Interface contacts:
Residue N13 in the first protein interacts with residue Y28 in the second protein (closest heavy-atom distance 3.0 Å).
Residue N13 in the first protein interacts with residue I25 in the second protein (closest heavy-atom distance 4.0 Å).
Residue Y28 in the first protein interacts with residue Q30 in the second protein (closest heavy-atom distance 3.7 Å).
Residue A42 in the first protein interacts with residue A45 in the second protein (closest heavy-atom distance 3.8 Å).
Residue I56 in the first protein is in contact with residue V59 in the second protein (closest heavy-atom distance 4.0 Å).
Residue Q7 in the first protein interacts with residue A27 in the second protein (closest heavy-atom distance 2.9 Å).
Residue K39 in the first protein contacts residue W41 in the second protein (closest heavy-atom distance 3.6 Å).
Residue A35 in the first protein is in contact with residue S38 in the second protein (closest heavy-atom distance 3.9 Å).
Residue N6 in the first protein contacts residue K29 in the second protein (closest heavy-atom distance 4.3 Å).
Residue Y28 in the first protein contacts residue A31 in the second protein (closest heavy-atom distance 3.9 Å).
Residue N5 in the first protein interacts with residue A27 in the second protein (closest heavy-atom distance 3.2 Å).
Residue Q78 in the first protein is in contact with residue K81 in the second protein (closest heavy-atom distance 3.8 Å).
Residue S38 in the first protein contacts residue W41 in the second protein (closest heavy-atom distance 4.1 Å).
Residue N6 in the first protein contacts residue A27 in the second protein (closest heavy-atom distance 3.3 Å).
Residue A35 in the first protein interacts with residue Y34 in the second protein (closest heavy-atom distance 3.7 Å).
Residue D75 in the first protein is in contact with residue K77 in the second protein (closest heavy-atom distance 2.5 Å).
Residue A11 in the first protein contacts residue I25 in the second protein (closest heavy-atom distance 3.9 Å).
Residue Q78 in the first protein is in contact with residue F80 in the second protein (closest heavy-atom distance 4.2 Å).
Residue V67 in the first protein is in contact with residue K70 in the second protein (closest heavy-atom distance 4.0 Å).
Residue Q78 in the first protein contacts residue K77 in the second protein (closest heavy-atom distance 3.9 Å).
Residue A42 in the first protein interacts with residue W41 in the second protein (closest heavy-atom distance 3.9 Å).
Residue Q78 in the first protein is in contact with residue D84 in the second protein (closest heavy-atom distance 3.2 Å).
Residue N5 in the first protein interacts with residue K29 in the second protein (closest heavy-atom distance 2.9 Å).
Residue E74 in the first protein contacts residue K77 in the second protein (closest heavy-atom distance 4.3 Å).
Residue A45 in the first protein is in contact with residue F49 in the second protein (closest heavy-atom distance 3.4 Å).
Residue Y34 in the first protein contacts residue S38 in the second protein (closest heavy-atom distance 4.3 Å).
Residue L43 in the first protein interacts with residue W41 in the second protein (closest heavy-atom distance 4.4 Å).
Residue I52 in the first protein interacts with residue I56 in the second protein (closest heavy-atom distance 3.5 Å).
Residue A20 in the first protein is in contact with residue Y28 in the second protein (closest heavy-atom distance 4.0 Å).
Residue P9 in the first protein interacts with residue Y34 in the second protein (closest heavy-atom distance 3.7 Å).
Residue A32 in the first protein contacts residue Y34 in the second protein (closest heavy-atom distance 3.6 Å).
Residue Y28 in the first protein is in contact with residue Y28 in the second protein (closest heavy-atom distance 3.9 Å).
Residue I56 in the first protein contacts residue Y63 in the second protein (closest heavy-atom distance 3.4 Å).
Residue A11 in the first protein contacts residue Y28 in the second protein (closest heavy-atom distance 3.5 Å).
Residue Q7 in the first protein interacts with residue Y28 in the second protein (closest heavy-atom distance 3.5 Å).
Residue Y28 in the first protein contacts residue K29 in the second protein (closest heavy-atom distance 3.5 Å).
Residue K77 in the first protein contacts residue K81 in the second protein (closest heavy-atom distance 4.0 Å).
Residue E46 in the first protein contacts residue K48 in the second protein (closest heavy-atom distance 2.9 Å).
Residue A85 in the first protein interacts with residue M88 in the second protein (closest heavy-atom distance 4.0 Å).
Residue A8 in the first protein interacts with residue Y34 in the second protein (closest heavy-atom distance 4.5 Å).
Residue Q7 in the first protein contacts residue Y34 in the second protein (closest heavy-atom distance 3.6 Å).
Residue A35 in the first protein interacts with residue W41 in the second protein (closest heavy-atom distance 4.5 Å).
Residue K81 in the first protein interacts with residue K81 in the second protein (closest heavy-atom distance 3.2 Å).
Residue V12 in the first protein contacts residue I25 in the second protein (closest heavy-atom distance 3.6 Å).
Residue F49 in the first protein contacts residue K48 in the second protein (closest heavy-atom distance 4.0 Å).
Residue F49 in the first protein contacts residue F49 in the second protein (closest heavy-atom distance 3.3 Å).
Residue R86 in the first protein contacts residue M88 in the second protein (closest heavy-atom distance 3.8 Å).
Residue F49 in the first protein interacts with residue I52 in the second protein (closest heavy-atom distance 3.2 Å).
Residue Y63 in the first protein interacts with residue V67 in the second protein (closest heavy-atom distance 4.3 Å).
Residue Q71 in the first protein is in contact with residue K77 in the second protein (closest heavy-atom distance 4.3 Å).
Residue A8 in the first protein is in contact with residue Y28 in the second protein (closest heavy-atom distance 3.7 Å).
Residue P9 in the first protein is in contact with residue Y28 in the second protein (closest heavy-atom distance 3.6 Å).
Residue F49 in the first protein is in contact with residue I56 in the second protein (closest heavy-atom distance 3.7 Å).
Residue F49 in the first protein contacts residue D53 in the second protein (closest heavy-atom distance 4.4 Å).
Residue Y4 in the first protein is in contact with residue A27 in the second protein (closest heavy-atom distance 4.0 Å).
Residue Y28 in the first protein contacts residue Y34 in the second protein (closest heavy-atom distance 3.6 Å).
Residue K81 in the first protein contacts residue D84 in the second protein (closest heavy-atom distance 3.5 Å).
Residue E60 in the first protein contacts residue Y63 in the second protein (closest heavy-atom distance 3.0 Å).
Residue A31 in the first protein interacts with residue Y34 in the second protein (closest heavy-atom distance 3.9 Å).
Residue S38 in the first protein is in contact with residue S38 in the second protein (closest heavy-atom distance 3.5 Å).

The following describes two proteins that form a bound complex.

Sequence of the first protein:
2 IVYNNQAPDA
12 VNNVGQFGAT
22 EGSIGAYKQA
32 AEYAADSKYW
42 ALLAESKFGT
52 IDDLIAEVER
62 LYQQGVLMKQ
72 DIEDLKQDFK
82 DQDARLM

Sequence of the second protein:
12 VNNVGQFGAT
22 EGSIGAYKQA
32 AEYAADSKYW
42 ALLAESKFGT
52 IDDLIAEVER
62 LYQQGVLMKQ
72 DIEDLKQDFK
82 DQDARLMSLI